These two protein chains interact to form a complex.

Sequence of chain B:
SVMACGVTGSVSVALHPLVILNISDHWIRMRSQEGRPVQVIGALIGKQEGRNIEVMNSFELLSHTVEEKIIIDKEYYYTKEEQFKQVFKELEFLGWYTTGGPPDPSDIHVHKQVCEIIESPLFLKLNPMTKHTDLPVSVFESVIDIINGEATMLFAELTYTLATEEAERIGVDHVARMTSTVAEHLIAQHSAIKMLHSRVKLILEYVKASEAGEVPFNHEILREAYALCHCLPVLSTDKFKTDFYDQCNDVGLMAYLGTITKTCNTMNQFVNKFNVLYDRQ

Sequence of chain A:
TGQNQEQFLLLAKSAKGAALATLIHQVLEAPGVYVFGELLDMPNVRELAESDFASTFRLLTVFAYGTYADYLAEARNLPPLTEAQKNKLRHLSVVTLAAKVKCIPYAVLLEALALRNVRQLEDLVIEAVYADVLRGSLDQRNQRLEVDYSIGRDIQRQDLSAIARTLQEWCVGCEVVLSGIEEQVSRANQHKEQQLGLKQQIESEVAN

Contacts between the two chains:
Residue C268 in chain B is in contact with residue T177 in chain A (closest heavy-atom distance 2.8 Å).
Residue F256 in chain B is in contact with residue L171 in chain A (closest heavy-atom distance 3.5 Å).
Residue A222 in chain B interacts with residue N200 in chain A (closest heavy-atom distance 3.9 Å).
Residue H258 in chain B interacts with residue E49 in chain A (closest heavy-atom distance 3.6 Å).
Residue R262 in chain B interacts with residue V46 in chain A (closest heavy-atom distance 3.7 Å).
Residue A266 in chain B is in contact with residue I162 in chain A (closest heavy-atom distance 4.1 Å).
Residue L271 in chain B interacts with residue W181 in chain A (closest heavy-atom distance 3.4 Å).
Residue L243 in chain B is in contact with residue Q179 in chain A (closest heavy-atom distance 3.3 Å).
Residue S219 in chain B contacts residue N200 in chain A (closest heavy-atom distance 4.0 Å).
Residue K278 in chain B contacts residue E157 in chain A (closest heavy-atom distance 2.9 Å).
Residue H236 in chain B is in contact with residue C185 in chain A (closest heavy-atom distance 3.9 Å).
Residue C268 in chain B contacts residue L178 in chain A (closest heavy-atom distance 3.9 Å).
Residue L261 in chain B is in contact with residue L171 in chain A (closest heavy-atom distance 3.7 Å).
Residue I232 in chain B interacts with residue L189 in chain A (closest heavy-atom distance 3.6 Å).
Residue H236 in chain B is in contact with residue C182 in chain A (closest heavy-atom distance 3.8 Å).
Residue H236 in chain B is in contact with residue L189 in chain A (closest heavy-atom distance 4.2 Å).
Residue I232 in chain B contacts residue I192 in chain A (closest heavy-atom distance 3.7 Å).
Residue K233 in chain B contacts residue L189 in chain A (closest heavy-atom distance 3.8 Å).
Residue V239 in chain B contacts residue L178 in chain A (closest heavy-atom distance 3.8 Å).
Residue L235 in chain B is in contact with residue W181 in chain A (closest heavy-atom distance 4.1 Å).
Residue T276 in chain B interacts with residue C114 in chain A (closest heavy-atom distance 3.9 Å).
Residue E250 in chain B is in contact with residue L171 in chain A (closest heavy-atom distance 4.1 Å).
Residue K240 in chain B contacts residue C182 in chain A (closest heavy-atom distance 3.7 Å).
Residue H269 in chain B is in contact with residue A110 in chain A (closest heavy-atom distance 2.6 Å).
Residue V239 in chain B is in contact with residue W181 in chain A (closest heavy-atom distance 4.0 Å).
Residue C268 in chain B interacts with residue I174 in chain A (closest heavy-atom distance 3.3 Å).
Residue R262 in chain B interacts with residue I162 in chain A (closest heavy-atom distance 4.0 Å).
Residue Y265 in chain B interacts with residue G163 in chain A (closest heavy-atom distance 4.1 Å).
Residue L225 in chain B contacts residue I192 in chain A (closest heavy-atom distance 3.8 Å).
Residue A222 in chain B contacts residue V196 in chain A (closest heavy-atom distance 3.6 Å).
Residue H258 in chain B contacts residue D52 in chain A (closest heavy-atom distance 3.6 Å).
Residue C270 in chain B contacts residue K113 in chain A (closest heavy-atom distance 4.0 Å).
Residue A264 in chain B contacts residue I174 in chain A (closest heavy-atom distance 3.9 Å).
Residue Y265 in chain B is in contact with residue D165 in chain A (closest heavy-atom distance 4.0 Å).
Residue H258 in chain B interacts with residue G48 in chain A (closest heavy-atom distance 3.1 Å).
Residue H229 in chain B is in contact with residue I192 in chain A (closest heavy-atom distance 3.8 Å).
Residue H236 in chain B is in contact with residue E186 in chain A (closest heavy-atom distance 3.3 Å).
Residue Y265 in chain B interacts with residue I174 in chain A (closest heavy-atom distance 4.0 Å).
Residue K240 in chain B is in contact with residue Q179 in chain A (closest heavy-atom distance 3.4 Å).
Residue P272 in chain B contacts residue K113 in chain A (closest heavy-atom distance 4.2 Å).
Residue V246 in chain B interacts with residue L171 in chain A (closest heavy-atom distance 3.9 Å).
Residue L243 in chain B is in contact with residue L178 in chain A (closest heavy-atom distance 3.6 Å).
Residue L235 in chain B interacts with residue C185 in chain A (closest heavy-atom distance 4.3 Å).
Residue I232 in chain B contacts residue V188 in chain A (closest heavy-atom distance 3.8 Å).
Residue H269 in chain B interacts with residue K113 in chain A (closest heavy-atom distance 3.2 Å).
Residue F256 in chain B interacts with residue I166 in chain A (closest heavy-atom distance 3.8 Å).
Residue V221 in chain B contacts residue A199 in chain A (closest heavy-atom distance 3.8 Å).
Residue E259 in chain B is in contact with residue E49 in chain A (closest heavy-atom distance 4.0 Å).
Residue A266 in chain B contacts residue S161 in chain A (closest heavy-atom distance 4.0 Å).
Residue V246 in chain B contacts residue L178 in chain A (closest heavy-atom distance 3.9 Å).
Residue V239 in chain B is in contact with residue C182 in chain A (closest heavy-atom distance 3.5 Å).
Residue H229 in chain B contacts residue L189 in chain A (closest heavy-atom distance 3.5 Å).
Residue H258 in chain B contacts residue I166 in chain A (closest heavy-atom distance 3.4 Å).
Residue R262 in chain B interacts with residue G163 in chain A (closest heavy-atom distance 3.0 Å).
Residue L243 in chain B interacts with residue A175 in chain A (closest heavy-atom distance 3.6 Å).
Residue A266 in chain B contacts residue G163 in chain A (closest heavy-atom distance 3.8 Å).
Residue S219 in chain B is in contact with residue A199 in chain A (closest heavy-atom distance 3.3 Å).
Residue H229 in chain B interacts with residue E193 in chain A (closest heavy-atom distance 3.0 Å).
Residue R262 in chain B is in contact with residue R164 in chain A (closest heavy-atom distance 4.2 Å).
Residue V246 in chain B interacts with residue A175 in chain A (closest heavy-atom distance 4.1 Å).